These two protein chains interact to form a complex.

Sequence of chain B:
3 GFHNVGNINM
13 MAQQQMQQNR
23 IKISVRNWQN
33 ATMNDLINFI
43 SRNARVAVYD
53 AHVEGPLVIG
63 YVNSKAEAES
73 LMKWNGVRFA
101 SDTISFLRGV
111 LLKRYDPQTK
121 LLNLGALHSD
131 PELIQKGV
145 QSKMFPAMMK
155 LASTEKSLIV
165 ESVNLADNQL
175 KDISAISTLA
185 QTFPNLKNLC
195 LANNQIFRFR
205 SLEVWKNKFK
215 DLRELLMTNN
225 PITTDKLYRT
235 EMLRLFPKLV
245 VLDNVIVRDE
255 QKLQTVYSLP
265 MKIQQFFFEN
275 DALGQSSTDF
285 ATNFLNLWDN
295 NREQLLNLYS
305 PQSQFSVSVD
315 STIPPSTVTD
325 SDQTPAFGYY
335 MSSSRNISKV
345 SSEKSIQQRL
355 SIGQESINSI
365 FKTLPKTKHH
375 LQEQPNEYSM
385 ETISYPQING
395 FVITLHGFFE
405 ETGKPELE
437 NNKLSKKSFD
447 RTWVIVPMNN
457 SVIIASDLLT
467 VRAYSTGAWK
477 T

Sequence of chain A:
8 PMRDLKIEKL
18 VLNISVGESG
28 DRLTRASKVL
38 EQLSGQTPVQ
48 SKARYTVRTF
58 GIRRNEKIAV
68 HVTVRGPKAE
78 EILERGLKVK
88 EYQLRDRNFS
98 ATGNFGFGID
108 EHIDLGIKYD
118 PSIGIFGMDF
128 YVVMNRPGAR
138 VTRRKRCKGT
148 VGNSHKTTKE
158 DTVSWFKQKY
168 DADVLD

Residue-level contacts at the interface:
Residue G3 in chain B interacts with residue S26 in chain A (closest heavy-atom distance 3.1 Å).
Residue F4 in chain B contacts residue S26 in chain A (closest heavy-atom distance 4.8 Å).
Residue T321 in chain B interacts with residue G113 in chain A (closest heavy-atom distance 4.4 Å).
Residue G3 in chain B is in contact with residue G27 in chain A (closest heavy-atom distance 3.8 Å).
Residue S320 in chain B contacts residue G113 in chain A (closest heavy-atom distance 3.8 Å).